Sequence of chain A:
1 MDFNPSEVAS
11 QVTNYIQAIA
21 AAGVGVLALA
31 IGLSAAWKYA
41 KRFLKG

Residue-level contacts at the interface:
Residue V8 in chain B interacts with residue G32 in chain A (closest heavy-atom distance 4.8 Å).
Residue V24 in chain B contacts residue F43 in chain A (closest heavy-atom distance 4.8 Å).
Residue V12 in chain B is in contact with residue A36 in chain A (closest heavy-atom distance 2.7 Å).
Residue A20 in chain B contacts residue F43 in chain A (closest heavy-atom distance 2.8 Å).
Residue M1 in chain B interacts with residue G25 in chain A (closest heavy-atom distance 4.7 Å).
Residue Y15 in chain B is in contact with residue L33 in chain A (closest heavy-atom distance 2.8 Å).
Residue V12 in chain B is in contact with residue G32 in chain A (closest heavy-atom distance 3.0 Å).
Residue Q11 in chain B interacts with residue L29 in chain A (closest heavy-atom distance 3.2 Å).
Residue Q11 in chain B contacts residue A28 in chain A (closest heavy-atom distance 4.8 Å).
Residue N4 in chain B interacts with residue G25 in chain A (closest heavy-atom distance 4.0 Å).
Residue M1 in chain B interacts with residue A21 in chain A (closest heavy-atom distance 3.0 Å).
Residue V8 in chain B contacts residue A28 in chain A (closest heavy-atom distance 2.8 Å).
Residue V12 in chain B is in contact with residue A35 in chain A (closest heavy-atom distance 4.1 Å).
Residue A21 in chain B contacts residue F43 in chain A (closest heavy-atom distance 4.7 Å).
Residue P5 in chain B contacts residue A28 in chain A (closest heavy-atom distance 3.7 Å).
Residue I16 in chain B is in contact with residue A36 in chain A (closest heavy-atom distance 4.2 Å).
Residue V12 in chain B is in contact with residue Y39 in chain A (closest heavy-atom distance 4.2 Å).
Residue Q11 in chain B interacts with residue L33 in chain A (closest heavy-atom distance 4.2 Å).
Residue Y15 in chain B contacts residue A36 in chain A (closest heavy-atom distance 4.6 Å).
Residue A22 in chain B is in contact with residue F43 in chain A (closest heavy-atom distance 4.5 Å).
Residue I19 in chain B contacts residue F43 in chain A (closest heavy-atom distance 3.3 Å).
Residue I19 in chain B contacts residue Y39 in chain A (closest heavy-atom distance 4.2 Å).
Residue I19 in chain B is in contact with residue A40 in chain A (closest heavy-atom distance 4.8 Å).
Residue I16 in chain B is in contact with residue Y39 in chain A (closest heavy-atom distance 3.2 Å).
Residue N4 in chain B contacts residue A28 in chain A (closest heavy-atom distance 4.8 Å).
Residue P5 in chain B is in contact with residue V24 in chain A (closest heavy-atom distance 4.3 Å).
Residue I16 in chain B contacts residue F43 in chain A (closest heavy-atom distance 4.8 Å).
Residue M1 in chain B is in contact with residue A18 in chain A (closest heavy-atom distance 3.8 Å).
Residue M1 in chain B interacts with residue Q17 in chain A (closest heavy-atom distance 2.7 Å).
Residue V8 in chain B is in contact with residue L29 in chain A (closest heavy-atom distance 3.9 Å).
Residue P5 in chain B contacts residue G25 in chain A (closest heavy-atom distance 4.5 Å).
Residue G23 in chain B is in contact with residue F43 in chain A (closest heavy-atom distance 3.4 Å).
Residue V12 in chain B contacts residue L33 in chain A (closest heavy-atom distance 3.7 Å).

This data describes a binding interaction between two proteins.

Sequence of chain B:
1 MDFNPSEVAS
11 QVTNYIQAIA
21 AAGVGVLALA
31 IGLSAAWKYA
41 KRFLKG